Interface contacts:
Residue G171 in the second protein is in contact with residue A5 in the first protein (closest heavy-atom distance 3.7 Å).
Residue R200 in the second protein interacts with residue G9 in the first protein (closest heavy-atom distance 4.6 Å).
Residue I173 in the second protein interacts with residue A5 in the first protein (closest heavy-atom distance 4.8 Å).
Residue D172 in the second protein contacts residue K6 in the first protein (closest heavy-atom distance 4.7 Å).
Residue R200 in the second protein interacts with residue P7 in the first protein (closest heavy-atom distance 3.5 Å).
Residue R168 in the second protein contacts residue A5 in the first protein (closest heavy-atom distance 3.8 Å).
Residue F205 in the second protein interacts with residue G9 in the first protein (closest heavy-atom distance 4.2 Å).
Residue A174 in the second protein is in contact with residue K2 in the first protein (closest heavy-atom distance 4.6 Å).
Residue R168 in the second protein is in contact with residue R1 in the first protein (closest heavy-atom distance 3.7 Å).
Residue W201 in the second protein interacts with residue K8 in the first protein (closest heavy-atom distance 4.0 Å).
Residue R183 in the second protein contacts residue V4 in the first protein (closest heavy-atom distance 3.5 Å).
Residue V165 in the second protein contacts residue G9 in the first protein (closest heavy-atom distance 3.6 Å).
Residue V165 in the second protein contacts residue P10 in the first protein (closest heavy-atom distance 3.9 Å).
Residue W163 in the second protein is in contact with residue P10 in the first protein (closest heavy-atom distance 3.6 Å).
Residue R200 in the second protein interacts with residue K6 in the first protein (closest heavy-atom distance 4.2 Å).
Residue N166 in the second protein contacts residue R1 in the first protein (closest heavy-atom distance 3.2 Å).
Residue M191 in the second protein interacts with residue P7 in the first protein (closest heavy-atom distance 4.9 Å).
Residue N166 in the second protein is in contact with residue K8 in the first protein (closest heavy-atom distance 4.9 Å).
Residue W163 in the second protein contacts residue G9 in the first protein (closest heavy-atom distance 3.5 Å).
Residue H38 in the second protein is in contact with residue V4 in the first protein (closest heavy-atom distance 4.0 Å).
Residue V165 in the second protein is in contact with residue K8 in the first protein (closest heavy-atom distance 3.6 Å).
Residue R12 in the second protein contacts residue K2 in the first protein (closest heavy-atom distance 3.8 Å).
Residue R12 in the second protein is in contact with residue R1 in the first protein (closest heavy-atom distance 3.1 Å).
Residue Y144 in the second protein interacts with residue R1 in the first protein (closest heavy-atom distance 4.2 Å).
Residue R168 in the second protein interacts with residue K2 in the first protein (closest heavy-atom distance 2.8 Å).
Residue G171 in the second protein interacts with residue K8 in the first protein (closest heavy-atom distance 3.9 Å).
Residue G167 in the second protein interacts with residue R1 in the first protein (closest heavy-atom distance 4.6 Å).
Residue F205 in the second protein contacts residue P10 in the first protein (closest heavy-atom distance 3.8 Å).
Residue A39 in the second protein is in contact with residue V4 in the first protein (closest heavy-atom distance 4.1 Å).
Residue I173 in the second protein contacts residue V4 in the first protein (closest heavy-atom distance 4.2 Å).
Residue A174 in the second protein contacts residue R1 in the first protein (closest heavy-atom distance 4.3 Å).
Residue W201 in the second protein contacts residue G9 in the first protein (closest heavy-atom distance 3.9 Å).
Residue W201 in the second protein interacts with residue P7 in the first protein (closest heavy-atom distance 3.6 Å).
Residue C170 in the second protein is in contact with residue K8 in the first protein (closest heavy-atom distance 2.9 Å).
Residue G171 in the second protein interacts with residue K6 in the first protein (closest heavy-atom distance 3.5 Å).
Residue E198 in the second protein interacts with residue K6 in the first protein (closest heavy-atom distance 4.9 Å).
Residue W163 in the second protein contacts residue K8 in the first protein (closest heavy-atom distance 2.8 Å).
Residue R200 in the second protein contacts residue K8 in the first protein (closest heavy-atom distance 5.0 Å).
Residue R168 in the second protein contacts residue V4 in the first protein (closest heavy-atom distance 3.5 Å).
Residue D172 in the second protein interacts with residue V4 in the first protein (closest heavy-atom distance 3.2 Å).
Residue C170 in the second protein is in contact with residue P7 in the first protein (closest heavy-atom distance 3.2 Å).
Residue G171 in the second protein is in contact with residue P7 in the first protein (closest heavy-atom distance 4.2 Å).
Residue D172 in the second protein interacts with residue A5 in the first protein (closest heavy-atom distance 2.9 Å).
Residue D172 in the second protein interacts with residue P7 in the first protein (closest heavy-atom distance 4.0 Å).

Sequence of the second protein:
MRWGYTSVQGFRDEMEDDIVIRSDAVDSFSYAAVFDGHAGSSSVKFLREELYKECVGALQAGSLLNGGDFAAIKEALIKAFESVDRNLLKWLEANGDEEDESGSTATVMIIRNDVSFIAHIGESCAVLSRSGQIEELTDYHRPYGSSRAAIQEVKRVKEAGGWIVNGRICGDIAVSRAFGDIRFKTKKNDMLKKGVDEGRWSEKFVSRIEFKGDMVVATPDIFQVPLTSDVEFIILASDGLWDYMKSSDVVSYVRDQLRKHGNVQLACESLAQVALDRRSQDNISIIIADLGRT

Sequence of the first protein:
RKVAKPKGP

The following describes two proteins that form a bound complex.